Sequence of the second protein:
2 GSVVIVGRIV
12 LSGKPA

This data describes a binding interaction between two proteins.

Residue-level contacts at the interface:
Residue R73 in the first protein is in contact with residue G2 in the second protein (closest heavy-atom distance 2.9 Å).
Residue Q45 in the first protein is in contact with residue I6 in the second protein (closest heavy-atom distance 4.1 Å).
Residue E43 in the first protein is in contact with residue L12 in the second protein (closest heavy-atom distance 2.9 Å).
Residue A70 in the first protein interacts with residue V4 in the second protein (closest heavy-atom distance 4.2 Å).
Residue E41 in the first protein contacts residue V11 in the second protein (closest heavy-atom distance 3.6 Å).
Residue Q45 in the first protein is in contact with residue G8 in the second protein (closest heavy-atom distance 3.6 Å).
Residue R120 in the first protein is in contact with residue I10 in the second protein (closest heavy-atom distance 4.2 Å).
Residue V40 in the first protein contacts residue K15 in the second protein (closest heavy-atom distance 3.4 Å).
Residue V44 in the first protein interacts with residue I10 in the second protein (closest heavy-atom distance 2.8 Å).
Residue I46 in the first protein interacts with residue V5 in the second protein (closest heavy-atom distance 4.3 Å).
Residue I75 in the first protein interacts with residue S3 in the second protein (closest heavy-atom distance 3.9 Å).
Residue I46 in the first protein contacts residue I10 in the second protein (closest heavy-atom distance 4.3 Å).
Residue V118 in the first protein interacts with residue I10 in the second protein (closest heavy-atom distance 4.6 Å).
Residue A76 in the first protein interacts with residue V4 in the second protein (closest heavy-atom distance 2.8 Å).
Residue R103 in the first protein contacts residue V11 in the second protein (closest heavy-atom distance 4.3 Å).
Residue V40 in the first protein contacts residue V11 in the second protein (closest heavy-atom distance 4.3 Å).
Residue G101 in the first protein is in contact with residue R9 in the second protein (closest heavy-atom distance 3.1 Å).
Residue T49 in the first protein contacts residue V4 in the second protein (closest heavy-atom distance 4.0 Å).
Residue V40 in the first protein interacts with residue A17 in the second protein (closest heavy-atom distance 3.4 Å).
Residue G42 in the first protein contacts residue V11 in the second protein (closest heavy-atom distance 4.1 Å).
Residue G42 in the first protein interacts with residue I10 in the second protein (closest heavy-atom distance 3.3 Å).
Residue S48 in the first protein is in contact with residue V5 in the second protein (closest heavy-atom distance 2.8 Å).
Residue V44 in the first protein interacts with residue R9 in the second protein (closest heavy-atom distance 3.6 Å).
Residue V44 in the first protein interacts with residue L12 in the second protein (closest heavy-atom distance 4.4 Å).
Residue P81 in the first protein interacts with residue S3 in the second protein (closest heavy-atom distance 3.9 Å).
Residue E41 in the first protein contacts residue R9 in the second protein (closest heavy-atom distance 4.2 Å).
Residue V40 in the first protein interacts with residue R9 in the second protein (closest heavy-atom distance 3.3 Å).
Residue V47 in the first protein contacts residue V4 in the second protein (closest heavy-atom distance 3.5 Å).
Residue I46 in the first protein is in contact with residue R9 in the second protein (closest heavy-atom distance 4.5 Å).
Residue E43 in the first protein is in contact with residue V11 in the second protein (closest heavy-atom distance 3.7 Å).
Residue W96 in the first protein is in contact with residue V4 in the second protein (closest heavy-atom distance 3.8 Å).
Residue V40 in the first protein interacts with residue P16 in the second protein (closest heavy-atom distance 3.2 Å).
Residue I46 in the first protein interacts with residue I6 in the second protein (closest heavy-atom distance 3.6 Å).
Residue Q45 in the first protein is in contact with residue R9 in the second protein (closest heavy-atom distance 4.4 Å).
Residue R73 in the first protein is in contact with residue S3 in the second protein (closest heavy-atom distance 4.5 Å).
Residue I75 in the first protein contacts residue I6 in the second protein (closest heavy-atom distance 4.0 Å).
Residue S48 in the first protein contacts residue S3 in the second protein (closest heavy-atom distance 4.1 Å).
Residue L155 in the first protein is in contact with residue L12 in the second protein (closest heavy-atom distance 4.0 Å).
Residue R73 in the first protein is in contact with residue V4 in the second protein (closest heavy-atom distance 3.8 Å).
Residue E43 in the first protein is in contact with residue I10 in the second protein (closest heavy-atom distance 3.1 Å).
Residue T119 in the first protein is in contact with residue I10 in the second protein (closest heavy-atom distance 3.5 Å).
Residue A76 in the first protein interacts with residue V5 in the second protein (closest heavy-atom distance 3.8 Å).
Residue T74 in the first protein interacts with residue S3 in the second protein (closest heavy-atom distance 2.7 Å).
Residue V47 in the first protein contacts residue V7 in the second protein (closest heavy-atom distance 4.5 Å).
Residue V118 in the first protein is in contact with residue L12 in the second protein (closest heavy-atom distance 4.1 Å).
Residue V44 in the first protein interacts with residue G8 in the second protein (closest heavy-atom distance 4.5 Å).
Residue S48 in the first protein interacts with residue V7 in the second protein (closest heavy-atom distance 3.5 Å).
Residue P99 in the first protein interacts with residue I6 in the second protein (closest heavy-atom distance 3.6 Å).
Residue T74 in the first protein interacts with residue V4 in the second protein (closest heavy-atom distance 2.9 Å).
Residue V47 in the first protein is in contact with residue V5 in the second protein (closest heavy-atom distance 3.3 Å).
Residue S48 in the first protein is in contact with residue V4 in the second protein (closest heavy-atom distance 3.7 Å).
Residue V47 in the first protein interacts with residue I6 in the second protein (closest heavy-atom distance 4.2 Å).
Residue R103 in the first protein is in contact with residue S13 in the second protein (closest heavy-atom distance 4.2 Å).
Residue I46 in the first protein interacts with residue V7 in the second protein (closest heavy-atom distance 2.7 Å).
Residue G42 in the first protein interacts with residue R9 in the second protein (closest heavy-atom distance 4.3 Å).
Residue A122 in the first protein contacts residue I10 in the second protein (closest heavy-atom distance 4.0 Å).
Residue I46 in the first protein contacts residue G8 in the second protein (closest heavy-atom distance 2.9 Å).
Residue I75 in the first protein is in contact with residue V4 in the second protein (closest heavy-atom distance 3.4 Å).
Residue A76 in the first protein contacts residue S3 in the second protein (closest heavy-atom distance 3.8 Å).
Residue L105 in the first protein contacts residue L12 in the second protein (closest heavy-atom distance 3.8 Å).

Sequence of the first protein:
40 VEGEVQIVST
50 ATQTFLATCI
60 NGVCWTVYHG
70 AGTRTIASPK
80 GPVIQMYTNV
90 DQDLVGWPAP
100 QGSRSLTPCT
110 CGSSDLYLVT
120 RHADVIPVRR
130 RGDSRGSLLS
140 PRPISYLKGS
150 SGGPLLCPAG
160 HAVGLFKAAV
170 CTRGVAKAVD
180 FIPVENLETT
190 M